Sequence of the second protein:
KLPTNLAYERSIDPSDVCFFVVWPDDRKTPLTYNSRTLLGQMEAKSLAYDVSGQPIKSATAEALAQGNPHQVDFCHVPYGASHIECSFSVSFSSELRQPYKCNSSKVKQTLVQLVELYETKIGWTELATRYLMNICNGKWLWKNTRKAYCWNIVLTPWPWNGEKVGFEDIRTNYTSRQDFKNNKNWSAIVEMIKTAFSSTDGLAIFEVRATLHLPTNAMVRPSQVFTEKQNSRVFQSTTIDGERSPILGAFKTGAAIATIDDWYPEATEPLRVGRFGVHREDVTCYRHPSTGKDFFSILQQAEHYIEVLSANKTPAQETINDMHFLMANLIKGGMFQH

Sequence of the first protein:
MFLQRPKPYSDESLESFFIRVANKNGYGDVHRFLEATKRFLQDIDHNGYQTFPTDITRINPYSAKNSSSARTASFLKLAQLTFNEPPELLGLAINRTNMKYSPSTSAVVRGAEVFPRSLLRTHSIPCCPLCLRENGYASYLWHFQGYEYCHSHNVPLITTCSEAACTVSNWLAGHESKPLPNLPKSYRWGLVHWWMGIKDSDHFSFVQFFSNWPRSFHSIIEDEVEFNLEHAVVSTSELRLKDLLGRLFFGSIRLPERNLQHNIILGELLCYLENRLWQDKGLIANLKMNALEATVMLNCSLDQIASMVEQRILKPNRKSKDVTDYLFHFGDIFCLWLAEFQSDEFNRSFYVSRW

Interface contacts:
Residue K324 in the first protein is in contact with residue E62 in the second protein (closest heavy-atom distance 4.1 Å).
Residue R315 in the first protein contacts residue E62 in the second protein (closest heavy-atom distance 3.9 Å).
Residue K324 in the first protein interacts with residue Q66 in the second protein (closest heavy-atom distance 4.3 Å).

This data describes a binding interaction between two proteins.